These two protein chains interact to form a complex.

Contacts between the two chains:
Residue D200 in chain B interacts with residue F7 in chain A (closest heavy-atom distance 4.4 Å).
Residue S144 in chain B is in contact with residue Y6 in chain A (closest heavy-atom distance 3.9 Å).
Residue M145 in chain B contacts residue Y6 in chain A (closest heavy-atom distance 3.4 Å).
Residue T31 in chain B is in contact with residue V2 in chain A (closest heavy-atom distance 2.6 Å).
Residue E201 in chain B is in contact with residue V2 in chain A (closest heavy-atom distance 4.4 Å).
Residue Y149 in chain B is in contact with residue S4 in chain A (closest heavy-atom distance 2.9 Å).
Residue L30 in chain B is in contact with residue S4 in chain A (closest heavy-atom distance 3.5 Å).
Residue E201 in chain B interacts with residue F7 in chain A (closest heavy-atom distance 3.6 Å).
Residue M145 in chain B is in contact with residue F7 in chain A (closest heavy-atom distance 3.6 Å).
Residue Y149 in chain B is in contact with residue K5 in chain A (closest heavy-atom distance 4.5 Å).
Residue E148 in chain B is in contact with residue Y6 in chain A (closest heavy-atom distance 2.1 Å).
Residue T31 in chain B is in contact with residue R3 in chain A (closest heavy-atom distance 4.9 Å).
Residue E201 in chain B is in contact with residue S4 in chain A (closest heavy-atom distance 2.6 Å).
Residue E199 in chain B is in contact with residue F7 in chain A (closest heavy-atom distance 4.4 Å).
Residue E201 in chain B is in contact with residue R3 in chain A (closest heavy-atom distance 3.4 Å).
Residue N29 in chain B interacts with residue V2 in chain A (closest heavy-atom distance 3.4 Å).
Residue C204 in chain B is in contact with residue F7 in chain A (closest heavy-atom distance 3.5 Å).
Residue S32 in chain B contacts residue V2 in chain A (closest heavy-atom distance 4.5 Å).
Residue L30 in chain B interacts with residue V2 in chain A (closest heavy-atom distance 3.4 Å).
Residue Y149 in chain B interacts with residue Y6 in chain A (closest heavy-atom distance 3.5 Å).
Residue L205 in chain B contacts residue F7 in chain A (closest heavy-atom distance 4.2 Å).
Residue M142 in chain B contacts residue Y6 in chain A (closest heavy-atom distance 5.0 Å).
Residue W198 in chain B contacts residue F7 in chain A (closest heavy-atom distance 3.4 Å).
Residue E148 in chain B interacts with residue K5 in chain A (closest heavy-atom distance 3.7 Å).
Residue L30 in chain B contacts residue R3 in chain A (closest heavy-atom distance 3.6 Å).

Sequence of chain A:
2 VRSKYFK

Sequence of chain B:
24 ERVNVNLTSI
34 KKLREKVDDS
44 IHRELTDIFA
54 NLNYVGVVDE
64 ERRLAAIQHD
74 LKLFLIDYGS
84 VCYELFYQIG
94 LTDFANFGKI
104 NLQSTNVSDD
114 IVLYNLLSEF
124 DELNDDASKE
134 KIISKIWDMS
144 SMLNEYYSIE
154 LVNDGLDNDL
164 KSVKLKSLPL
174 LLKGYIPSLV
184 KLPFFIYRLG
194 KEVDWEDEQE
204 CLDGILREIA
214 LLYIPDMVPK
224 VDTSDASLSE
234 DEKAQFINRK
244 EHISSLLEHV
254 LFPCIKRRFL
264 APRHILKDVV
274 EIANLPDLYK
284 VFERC